Sequence of chain A:
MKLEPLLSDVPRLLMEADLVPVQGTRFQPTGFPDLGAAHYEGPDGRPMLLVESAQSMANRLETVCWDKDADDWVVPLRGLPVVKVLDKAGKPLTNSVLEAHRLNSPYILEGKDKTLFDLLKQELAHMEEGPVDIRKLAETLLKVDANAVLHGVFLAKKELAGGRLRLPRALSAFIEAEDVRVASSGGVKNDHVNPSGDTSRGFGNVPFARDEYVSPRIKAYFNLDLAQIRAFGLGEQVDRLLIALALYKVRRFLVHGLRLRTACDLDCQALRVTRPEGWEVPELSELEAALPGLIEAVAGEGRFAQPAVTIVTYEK

The following describes two proteins that form a bound complex.

Sequence of chain B:
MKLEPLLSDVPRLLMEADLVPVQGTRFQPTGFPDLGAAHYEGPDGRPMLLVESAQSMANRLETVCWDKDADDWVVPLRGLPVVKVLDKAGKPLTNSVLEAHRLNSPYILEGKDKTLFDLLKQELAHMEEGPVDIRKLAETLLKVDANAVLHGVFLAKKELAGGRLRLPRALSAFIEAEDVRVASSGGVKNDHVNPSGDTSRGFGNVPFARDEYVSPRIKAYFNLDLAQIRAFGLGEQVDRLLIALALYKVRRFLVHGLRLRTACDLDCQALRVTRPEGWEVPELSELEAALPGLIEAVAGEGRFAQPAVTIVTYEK

Contacts between the two chains:
Residue G187 in chain B interacts with residue P33 in chain A (closest heavy-atom distance 4.7 Å).
Residue T25 in chain B interacts with residue G42 in chain A (closest heavy-atom distance 4.5 Å).
Residue Q23 in chain B is in contact with residue F174 in chain A (closest heavy-atom distance 4.3 Å).
Residue D265 in chain B contacts residue R12 in chain A (closest heavy-atom distance 3.0 Å).
Residue G186 in chain B is in contact with residue Q55 in chain A (closest heavy-atom distance 3.5 Å).
Residue Q23 in chain B contacts residue M15 in chain A (closest heavy-atom distance 4.3 Å).
Residue R181 in chain B interacts with residue G45 in chain A (closest heavy-atom distance 4.6 Å).
Residue V22 in chain B interacts with residue L14 in chain A (closest heavy-atom distance 3.5 Å).
Residue H192 in chain B contacts residue L93 in chain A (closest heavy-atom distance 4.3 Å).
Residue G24 in chain B contacts residue F174 in chain A (closest heavy-atom distance 4.1 Å).
Residue D69 in chain B interacts with residue I134 in chain A (closest heavy-atom distance 3.9 Å).
Residue S184 in chain B interacts with residue Y40 in chain A (closest heavy-atom distance 4.4 Å).
Residue K189 in chain B is in contact with residue H101 in chain A (closest heavy-atom distance 4.3 Å).
Residue D191 in chain B interacts with residue L98 in chain A (closest heavy-atom distance 3.7 Å).
Residue R259 in chain B is in contact with residue D225 in chain A (closest heavy-atom distance 4.2 Å).
Residue G186 in chain B interacts with residue F32 in chain A (closest heavy-atom distance 3.6 Å).
Residue K68 in chain B interacts with residue P131 in chain A (closest heavy-atom distance 4.3 Å).
Residue R26 in chain B contacts residue F174 in chain A (closest heavy-atom distance 3.4 Å).
Residue R26 in chain B contacts residue E176 in chain A (closest heavy-atom distance 4.7 Å).
Residue G24 in chain B interacts with residue E176 in chain A (closest heavy-atom distance 3.6 Å).
Residue Q23 in chain B is in contact with residue L14 in chain A (closest heavy-atom distance 3.7 Å).
Residue A183 in chain B contacts residue Y40 in chain A (closest heavy-atom distance 3.2 Å).
Residue F203 in chain B interacts with residue P106 in chain A (closest heavy-atom distance 3.5 Å).
Residue S185 in chain B contacts residue F32 in chain A (closest heavy-atom distance 3.5 Å).
Residue S184 in chain B interacts with residue L35 in chain A (closest heavy-atom distance 3.9 Å).
Residue R181 in chain B interacts with residue E41 in chain A (closest heavy-atom distance 3.3 Å).
Residue F203 in chain B is in contact with residue Y107 in chain A (closest heavy-atom distance 3.4 Å).
Residue Q23 in chain B interacts with residue Y221 in chain A (closest heavy-atom distance 3.7 Å).
Residue F203 in chain B is in contact with residue Y314 in chain A (closest heavy-atom distance 4.0 Å).
Residue D265 in chain B contacts residue N223 in chain A (closest heavy-atom distance 2.8 Å).
Residue S185 in chain B interacts with residue L50 in chain A (closest heavy-atom distance 4.6 Å).
Residue D69 in chain B interacts with residue R135 in chain A (closest heavy-atom distance 3.5 Å).
Residue R210 in chain B interacts with residue S53 in chain A (closest heavy-atom distance 4.4 Å).
Residue Q23 in chain B is in contact with residue T274 in chain A (closest heavy-atom distance 4.7 Å).
Residue P216 in chain B is in contact with residue P43 in chain A (closest heavy-atom distance 4.5 Å).
Residue R26 in chain B is in contact with residue L50 in chain A (closest heavy-atom distance 4.7 Å).
Residue R201 in chain B interacts with residue P106 in chain A (closest heavy-atom distance 4.5 Å).
Residue S184 in chain B is in contact with residue A38 in chain A (closest heavy-atom distance 4.7 Å).
Residue G187 in chain B is in contact with residue Q55 in chain A (closest heavy-atom distance 4.7 Å).
Residue T25 in chain B contacts residue P43 in chain A (closest heavy-atom distance 3.6 Å).
Residue F203 in chain B interacts with residue K316 in chain A (closest heavy-atom distance 3.8 Å).
Residue T25 in chain B is in contact with residue E41 in chain A (closest heavy-atom distance 4.7 Å).
Residue T25 in chain B contacts residue E176 in chain A (closest heavy-atom distance 4.5 Å).
Residue H192 in chain B interacts with residue Y107 in chain A (closest heavy-atom distance 3.3 Å).
Residue V182 in chain B interacts with residue E41 in chain A (closest heavy-atom distance 4.6 Å).
Residue R181 in chain B contacts residue G42 in chain A (closest heavy-atom distance 2.9 Å).
Residue P195 in chain B is in contact with residue Y107 in chain A (closest heavy-atom distance 3.9 Å).
Residue D69 in chain B interacts with residue A231 in chain A (closest heavy-atom distance 3.2 Å).
Residue R259 in chain B is in contact with residue R12 in chain A (closest heavy-atom distance 2.8 Å).
Residue G24 in chain B interacts with residue Y221 in chain A (closest heavy-atom distance 4.5 Å).
Residue V22 in chain B is in contact with residue R275 in chain A (closest heavy-atom distance 3.7 Å).
Residue K68 in chain B contacts residue V132 in chain A (closest heavy-atom distance 4.2 Å).
Residue R181 in chain B interacts with residue P43 in chain A (closest heavy-atom distance 3.6 Å).
Residue D267 in chain B contacts residue R275 in chain A (closest heavy-atom distance 3.3 Å).
Residue T262 in chain B interacts with residue P168 in chain A (closest heavy-atom distance 3.7 Å).
Residue H256 in chain B contacts residue P11 in chain A (closest heavy-atom distance 4.2 Å).
Residue V182 in chain B interacts with residue Y40 in chain A (closest heavy-atom distance 3.2 Å).
Residue V214 in chain B interacts with residue E41 in chain A (closest heavy-atom distance 3.8 Å).
Residue L93 in chain B interacts with residue P131 in chain A (closest heavy-atom distance 3.8 Å).
Residue V188 in chain B is in contact with residue P33 in chain A (closest heavy-atom distance 3.9 Å).